Sequence of protein 1:
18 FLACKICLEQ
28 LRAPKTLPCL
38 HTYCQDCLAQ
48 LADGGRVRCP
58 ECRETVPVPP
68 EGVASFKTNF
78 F

Sequence of protein 2:
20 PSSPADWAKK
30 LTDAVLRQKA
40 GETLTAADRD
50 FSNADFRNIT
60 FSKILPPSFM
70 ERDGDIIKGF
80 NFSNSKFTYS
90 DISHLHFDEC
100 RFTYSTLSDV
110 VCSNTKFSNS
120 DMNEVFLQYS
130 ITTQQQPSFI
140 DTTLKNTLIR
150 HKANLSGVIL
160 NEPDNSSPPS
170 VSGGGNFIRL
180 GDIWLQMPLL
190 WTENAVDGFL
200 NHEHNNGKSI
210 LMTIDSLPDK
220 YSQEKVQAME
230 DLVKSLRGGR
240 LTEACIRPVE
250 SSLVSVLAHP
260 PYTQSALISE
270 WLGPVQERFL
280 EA

Interface contacts:
Residue G172 in protein 2 contacts residue E58 in protein 1 (closest heavy-atom distance 4.5 Å).
Residue N193 in protein 2 contacts residue E26 in protein 1 (closest heavy-atom distance 3.3 Å).
Residue L189 in protein 2 contacts residue I23 in protein 1 (closest heavy-atom distance 3.6 Å).
Residue T191 in protein 2 is in contact with residue Q47 in protein 1 (closest heavy-atom distance 4.5 Å).
Residue R149 in protein 2 contacts residue E26 in protein 1 (closest heavy-atom distance 3.1 Å).
Residue P187 in protein 2 interacts with residue I23 in protein 1 (closest heavy-atom distance 3.1 Å).
Residue L188 in protein 2 interacts with residue P57 in protein 1 (closest heavy-atom distance 3.8 Å).
Residue M186 in protein 2 interacts with residue L25 in protein 1 (closest heavy-atom distance 3.7 Å).
Residue G172 in protein 2 interacts with residue K22 in protein 1 (closest heavy-atom distance 3.8 Å).
Residue L189 in protein 2 interacts with residue C24 in protein 1 (closest heavy-atom distance 4.8 Å).
Residue D108 in protein 2 is in contact with residue L19 in protein 1 (closest heavy-atom distance 4.7 Å).
Residue R149 in protein 2 interacts with residue Q27 in protein 1 (closest heavy-atom distance 5.0 Å).
Residue G173 in protein 2 interacts with residue I23 in protein 1 (closest heavy-atom distance 4.9 Å).
Residue A194 in protein 2 contacts residue I23 in protein 1 (closest heavy-atom distance 4.9 Å).
Residue T191 in protein 2 contacts residue C24 in protein 1 (closest heavy-atom distance 3.8 Å).
Residue N193 in protein 2 interacts with residue C41 in protein 1 (closest heavy-atom distance 4.0 Å).
Residue K151 in protein 2 is in contact with residue E26 in protein 1 (closest heavy-atom distance 2.6 Å).
Residue N193 in protein 2 is in contact with residue Q27 in protein 1 (closest heavy-atom distance 2.7 Å).
Residue G173 in protein 2 is in contact with residue K22 in protein 1 (closest heavy-atom distance 2.8 Å).
Residue I130 in protein 2 interacts with residue L19 in protein 1 (closest heavy-atom distance 4.9 Å).
Residue F198 in protein 2 contacts residue E26 in protein 1 (closest heavy-atom distance 3.8 Å).
Residue L188 in protein 2 contacts residue L48 in protein 1 (closest heavy-atom distance 4.6 Å).
Residue R149 in protein 2 contacts residue L25 in protein 1 (closest heavy-atom distance 2.5 Å).
Residue A194 in protein 2 is in contact with residue E26 in protein 1 (closest heavy-atom distance 4.8 Å).
Residue L188 in protein 2 is in contact with residue I23 in protein 1 (closest heavy-atom distance 2.8 Å).
Residue L188 in protein 2 interacts with residue K22 in protein 1 (closest heavy-atom distance 4.2 Å).
Residue P187 in protein 2 interacts with residue L25 in protein 1 (closest heavy-atom distance 4.2 Å).
Residue G173 in protein 2 interacts with residue L25 in protein 1 (closest heavy-atom distance 3.7 Å).
Residue Q127 in protein 2 contacts residue K22 in protein 1 (closest heavy-atom distance 4.7 Å).
Residue N193 in protein 2 interacts with residue L28 in protein 1 (closest heavy-atom distance 4.7 Å).
Residue T191 in protein 2 is in contact with residue I23 in protein 1 (closest heavy-atom distance 4.2 Å).
Residue S129 in protein 2 interacts with residue F18 in protein 1 (closest heavy-atom distance 3.2 Å).
Residue T191 in protein 2 is in contact with residue C44 in protein 1 (closest heavy-atom distance 3.4 Å).
Residue D108 in protein 2 is in contact with residue F18 in protein 1 (closest heavy-atom distance 2.8 Å).
Residue H150 in protein 2 contacts residue E26 in protein 1 (closest heavy-atom distance 2.4 Å).
Residue N193 in protein 2 interacts with residue C24 in protein 1 (closest heavy-atom distance 3.9 Å).
Residue E192 in protein 2 contacts residue D43 in protein 1 (closest heavy-atom distance 2.9 Å).
Residue G172 in protein 2 contacts residue L25 in protein 1 (closest heavy-atom distance 4.9 Å).
Residue G172 in protein 2 contacts residue P57 in protein 1 (closest heavy-atom distance 4.5 Å).
Residue A194 in protein 2 is in contact with residue C24 in protein 1 (closest heavy-atom distance 3.5 Å).
Residue N193 in protein 2 interacts with residue R29 in protein 1 (closest heavy-atom distance 4.3 Å).
Residue L189 in protein 2 contacts residue Q47 in protein 1 (closest heavy-atom distance 4.3 Å).
Residue I130 in protein 2 is in contact with residue E26 in protein 1 (closest heavy-atom distance 4.5 Å).
Residue F198 in protein 2 is in contact with residue L25 in protein 1 (closest heavy-atom distance 4.2 Å).
Residue S171 in protein 2 is in contact with residue K22 in protein 1 (closest heavy-atom distance 3.3 Å).
Residue I130 in protein 2 is in contact with residue F18 in protein 1 (closest heavy-atom distance 4.8 Å).
Residue Q185 in protein 2 interacts with residue L25 in protein 1 (closest heavy-atom distance 3.8 Å).
Residue G197 in protein 2 contacts residue E26 in protein 1 (closest heavy-atom distance 3.6 Å).
Residue G174 in protein 2 contacts residue L25 in protein 1 (closest heavy-atom distance 4.8 Å).
Residue S171 in protein 2 contacts residue E58 in protein 1 (closest heavy-atom distance 3.2 Å).
Residue I130 in protein 2 is in contact with residue Q27 in protein 1 (closest heavy-atom distance 3.4 Å).
Residue F198 in protein 2 interacts with residue C24 in protein 1 (closest heavy-atom distance 3.4 Å).
Residue L189 in protein 2 contacts residue L48 in protein 1 (closest heavy-atom distance 3.5 Å).
Residue I130 in protein 2 is in contact with residue A20 in protein 1 (closest heavy-atom distance 4.2 Å).
Residue P187 in protein 2 interacts with residue C24 in protein 1 (closest heavy-atom distance 4.1 Å).
Residue H150 in protein 2 is in contact with residue L25 in protein 1 (closest heavy-atom distance 4.1 Å).

This data describes a binding interaction between two proteins.